Sequence of protein 1:
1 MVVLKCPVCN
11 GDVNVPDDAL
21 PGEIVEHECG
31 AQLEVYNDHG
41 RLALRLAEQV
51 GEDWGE

These two protein chains interact to form a complex.

Interface contacts:
Residue Q12 in protein 2 contacts residue C9 in protein 1 (closest heavy-atom distance 3.9 Å).
Residue V10 in protein 2 contacts residue C29 in protein 1 (closest heavy-atom distance 3.1 Å).
Residue R11 in protein 2 contacts residue V8 in protein 1 (closest heavy-atom distance 3.9 Å).
Residue K15 in protein 2 contacts residue N10 in protein 1 (closest heavy-atom distance 4.8 Å).
Residue I9 in protein 2 interacts with residue C29 in protein 1 (closest heavy-atom distance 3.5 Å).
Residue K15 in protein 2 contacts residue E28 in protein 1 (closest heavy-atom distance 4.6 Å).
Residue D8 in protein 2 contacts residue C29 in protein 1 (closest heavy-atom distance 4.2 Å).
Residue K15 in protein 2 is in contact with residue C9 in protein 1 (closest heavy-atom distance 3.5 Å).
Residue K15 in protein 2 interacts with residue G11 in protein 1 (closest heavy-atom distance 3.9 Å).
Residue V10 in protein 2 interacts with residue V8 in protein 1 (closest heavy-atom distance 4.8 Å).
Residue I9 in protein 2 contacts residue G30 in protein 1 (closest heavy-atom distance 3.5 Å).
Residue Q12 in protein 2 contacts residue N10 in protein 1 (closest heavy-atom distance 2.8 Å).
Residue R11 in protein 2 contacts residue C9 in protein 1 (closest heavy-atom distance 4.1 Å).
Residue Q12 in protein 2 contacts residue V8 in protein 1 (closest heavy-atom distance 4.1 Å).
Residue V10 in protein 2 interacts with residue C9 in protein 1 (closest heavy-atom distance 3.2 Å).
Residue I9 in protein 2 is in contact with residue A31 in protein 1 (closest heavy-atom distance 4.4 Å).
Residue I9 in protein 2 is in contact with residue V8 in protein 1 (closest heavy-atom distance 3.5 Å).

Sequence of protein 2:
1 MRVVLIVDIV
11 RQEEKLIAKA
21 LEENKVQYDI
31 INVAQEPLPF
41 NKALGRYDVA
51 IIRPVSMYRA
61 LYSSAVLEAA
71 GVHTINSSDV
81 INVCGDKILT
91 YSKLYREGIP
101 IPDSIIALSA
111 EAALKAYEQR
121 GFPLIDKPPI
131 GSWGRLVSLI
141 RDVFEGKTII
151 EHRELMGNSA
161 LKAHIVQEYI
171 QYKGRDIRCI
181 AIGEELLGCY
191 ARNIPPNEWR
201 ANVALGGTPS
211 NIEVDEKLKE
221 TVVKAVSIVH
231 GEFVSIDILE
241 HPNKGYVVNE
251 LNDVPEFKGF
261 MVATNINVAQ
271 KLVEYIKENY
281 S